Interface contacts:
Residue P220 in protein 1 contacts residue D261 in protein 2 (closest heavy-atom distance 3.8 Å).
Residue V58 in protein 1 contacts residue I161 in protein 2 (closest heavy-atom distance 4.9 Å).
Residue I40 in protein 1 interacts with residue A163 in protein 2 (closest heavy-atom distance 3.5 Å).
Residue V222 in protein 1 contacts residue R265 in protein 2 (closest heavy-atom distance 3.9 Å).
Residue L224 in protein 1 interacts with residue A216 in protein 2 (closest heavy-atom distance 3.4 Å).
Residue V222 in protein 1 interacts with residue D261 in protein 2 (closest heavy-atom distance 3.9 Å).
Residue L224 in protein 1 is in contact with residue L217 in protein 2 (closest heavy-atom distance 4.8 Å).
Residue I40 in protein 1 contacts residue K160 in protein 2 (closest heavy-atom distance 4.1 Å).

This data describes a binding interaction between two proteins.

Sequence of protein 1:
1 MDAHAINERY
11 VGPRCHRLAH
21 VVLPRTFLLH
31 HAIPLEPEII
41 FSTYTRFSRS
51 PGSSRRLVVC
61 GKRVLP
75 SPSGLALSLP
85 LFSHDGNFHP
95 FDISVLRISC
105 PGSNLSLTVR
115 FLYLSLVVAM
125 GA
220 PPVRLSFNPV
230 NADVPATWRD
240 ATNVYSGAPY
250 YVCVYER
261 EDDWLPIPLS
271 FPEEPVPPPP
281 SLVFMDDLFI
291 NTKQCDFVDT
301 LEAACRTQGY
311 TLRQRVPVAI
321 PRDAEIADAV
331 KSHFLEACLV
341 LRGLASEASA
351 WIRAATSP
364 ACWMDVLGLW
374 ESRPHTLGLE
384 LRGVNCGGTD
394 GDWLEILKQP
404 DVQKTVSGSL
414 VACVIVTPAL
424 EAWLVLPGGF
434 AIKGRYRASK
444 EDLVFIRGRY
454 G

Sequence of protein 2:
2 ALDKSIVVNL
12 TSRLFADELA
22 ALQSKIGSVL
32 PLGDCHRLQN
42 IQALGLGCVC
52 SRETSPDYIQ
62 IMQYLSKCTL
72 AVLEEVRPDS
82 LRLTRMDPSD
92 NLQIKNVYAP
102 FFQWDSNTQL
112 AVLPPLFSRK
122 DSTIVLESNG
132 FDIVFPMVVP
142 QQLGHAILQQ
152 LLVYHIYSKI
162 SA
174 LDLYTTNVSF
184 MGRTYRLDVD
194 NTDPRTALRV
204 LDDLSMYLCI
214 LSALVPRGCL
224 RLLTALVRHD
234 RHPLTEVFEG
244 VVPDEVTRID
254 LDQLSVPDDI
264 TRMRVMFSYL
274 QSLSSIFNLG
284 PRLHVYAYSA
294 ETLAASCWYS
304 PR